Interface contacts:
Residue E23 in chain B is in contact with residue V23 in chain A (closest heavy-atom distance 4.7 Å).
Residue N22 in chain B interacts with residue D49 in chain A (closest heavy-atom distance 4.2 Å).
Residue V16 in chain B contacts residue L36 in chain A (closest heavy-atom distance 4.7 Å).
Residue V16 in chain B interacts with residue R22 in chain A (closest heavy-atom distance 3.7 Å).
Residue V12 in chain B contacts residue G35 in chain A (closest heavy-atom distance 4.2 Å).
Residue E23 in chain B contacts residue K46 in chain A (closest heavy-atom distance 3.2 Å).
Residue R9 in chain B interacts with residue Y34 in chain A (closest heavy-atom distance 3.2 Å).
Residue A19 in chain B is in contact with residue K46 in chain A (closest heavy-atom distance 4.7 Å).
Residue G15 in chain B is in contact with residue I50 in chain A (closest heavy-atom distance 3.8 Å).
Residue A19 in chain B interacts with residue D49 in chain A (closest heavy-atom distance 3.8 Å).
Residue Y18 in chain B interacts with residue D49 in chain A (closest heavy-atom distance 3.3 Å).
Residue K8 in chain B contacts residue Y34 in chain A (closest heavy-atom distance 4.2 Å).
Residue E20 in chain B is in contact with residue R22 in chain A (closest heavy-atom distance 4.4 Å).
Residue V12 in chain B is in contact with residue Y34 in chain A (closest heavy-atom distance 4.0 Å).
Residue R9 in chain B is in contact with residue G35 in chain A (closest heavy-atom distance 4.9 Å).
Residue A19 in chain B is in contact with residue I50 in chain A (closest heavy-atom distance 4.7 Å).
Residue V16 in chain B is in contact with residue I50 in chain A (closest heavy-atom distance 4.7 Å).
Residue G15 in chain B contacts residue D49 in chain A (closest heavy-atom distance 3.5 Å).
Residue V12 in chain B is in contact with residue L36 in chain A (closest heavy-atom distance 4.0 Å).

These two protein chains interact to form a complex.

Sequence of chain A:
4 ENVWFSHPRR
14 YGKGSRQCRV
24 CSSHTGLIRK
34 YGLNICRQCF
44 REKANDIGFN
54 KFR

Sequence of chain B:
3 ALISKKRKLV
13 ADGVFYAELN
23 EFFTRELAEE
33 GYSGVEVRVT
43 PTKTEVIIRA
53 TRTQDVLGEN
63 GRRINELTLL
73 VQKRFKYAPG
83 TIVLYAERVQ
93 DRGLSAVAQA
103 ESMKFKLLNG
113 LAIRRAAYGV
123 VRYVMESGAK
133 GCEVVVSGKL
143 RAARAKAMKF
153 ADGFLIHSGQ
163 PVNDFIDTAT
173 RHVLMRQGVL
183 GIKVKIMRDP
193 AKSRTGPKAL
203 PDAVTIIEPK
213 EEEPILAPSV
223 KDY